These two protein chains interact to form a complex.

Residue-level contacts at the interface:
Residue V511 in protein 1 contacts residue W71 in protein 2 (closest heavy-atom distance 3.7 Å).
Residue T489 in protein 1 is in contact with residue I70 in protein 2 (closest heavy-atom distance 3.6 Å).
Residue K514 in protein 1 contacts residue Y89 in protein 2 (closest heavy-atom distance 3.4 Å).
Residue Y510 in protein 1 is in contact with residue V58 in protein 2 (closest heavy-atom distance 3.4 Å).
Residue Y510 in protein 1 interacts with residue L48 in protein 2 (closest heavy-atom distance 4.0 Å).
Residue P508 in protein 1 interacts with residue N32 in protein 2 (closest heavy-atom distance 3.8 Å).
Residue P174 in protein 1 contacts residue I33 in protein 2 (closest heavy-atom distance 3.6 Å).
Residue E507 in protein 1 interacts with residue R56 in protein 2 (closest heavy-atom distance 4.0 Å).
Residue N512 in protein 1 is in contact with residue G59 in protein 2 (closest heavy-atom distance 4.0 Å).
Residue T490 in protein 1 is in contact with residue T68 in protein 2 (closest heavy-atom distance 3.9 Å).
Residue A175 in protein 1 is in contact with residue I61 in protein 2 (closest heavy-atom distance 3.6 Å).
Residue V511 in protein 1 contacts residue I61 in protein 2 (closest heavy-atom distance 3.7 Å).
Residue N512 in protein 1 contacts residue A38 in protein 2 (closest heavy-atom distance 3.6 Å).
Residue Y179 in protein 1 contacts residue S67 in protein 2 (closest heavy-atom distance 3.4 Å).
Residue Q180 in protein 1 is in contact with residue I61 in protein 2 (closest heavy-atom distance 3.7 Å).
Residue Y510 in protein 1 is in contact with residue R56 in protein 2 (closest heavy-atom distance 3.6 Å).
Residue N512 in protein 1 is in contact with residue I61 in protein 2 (closest heavy-atom distance 4.1 Å).
Residue V511 in protein 1 is in contact with residue P36 in protein 2 (closest heavy-atom distance 3.3 Å).
Residue L492 in protein 1 contacts residue W71 in protein 2 (closest heavy-atom distance 3.7 Å).
Residue L513 in protein 1 contacts residue P36 in protein 2 (closest heavy-atom distance 2.7 Å).
Residue V511 in protein 1 contacts residue G59 in protein 2 (closest heavy-atom distance 3.6 Å).
Residue N512 in protein 1 contacts residue N47 in protein 2 (closest heavy-atom distance 3.2 Å).
Residue L495 in protein 1 is in contact with residue W71 in protein 2 (closest heavy-atom distance 3.6 Å).
Residue Q180 in protein 1 is in contact with residue E64 in protein 2 (closest heavy-atom distance 3.9 Å).
Residue N512 in protein 1 interacts with residue K37 in protein 2 (closest heavy-atom distance 3.9 Å).
Residue Y510 in protein 1 interacts with residue Y89 in protein 2 (closest heavy-atom distance 3.9 Å).
Residue P174 in protein 1 interacts with residue L34 in protein 2 (closest heavy-atom distance 3.8 Å).
Residue T490 in protein 1 is in contact with residue I70 in protein 2 (closest heavy-atom distance 4.0 Å).
Residue Y270 in protein 1 contacts residue S67 in protein 2 (closest heavy-atom distance 3.6 Å).
Residue E266 in protein 1 contacts residue T68 in protein 2 (closest heavy-atom distance 2.9 Å).
Residue A175 in protein 1 contacts residue A35 in protein 2 (closest heavy-atom distance 4.0 Å).
Residue Q180 in protein 1 is in contact with residue N66 in protein 2 (closest heavy-atom distance 2.9 Å).
Residue E507 in protein 1 interacts with residue S51 in protein 2 (closest heavy-atom distance 2.8 Å).
Residue N512 in protein 1 contacts residue P36 in protein 2 (closest heavy-atom distance 3.6 Å).
Residue Q180 in protein 1 interacts with residue S67 in protein 2 (closest heavy-atom distance 3.6 Å).
Residue Y510 in protein 1 interacts with residue I57 in protein 2 (closest heavy-atom distance 2.9 Å).
Residue E266 in protein 1 is in contact with residue S67 in protein 2 (closest heavy-atom distance 3.0 Å).
Residue Y510 in protein 1 is in contact with residue V49 in protein 2 (closest heavy-atom distance 3.7 Å).
Residue Y510 in protein 1 contacts residue P36 in protein 2 (closest heavy-atom distance 3.6 Å).
Residue T509 in protein 1 is in contact with residue I57 in protein 2 (closest heavy-atom distance 3.6 Å).
Residue L513 in protein 1 is in contact with residue A38 in protein 2 (closest heavy-atom distance 3.6 Å).
Residue L495 in protein 1 is in contact with residue I57 in protein 2 (closest heavy-atom distance 3.8 Å).
Residue K514 in protein 1 contacts residue I61 in protein 2 (closest heavy-atom distance 3.4 Å).
Residue T489 in protein 1 interacts with residue P83 in protein 2 (closest heavy-atom distance 4.1 Å).
Residue E507 in protein 1 interacts with residue I52 in protein 2 (closest heavy-atom distance 3.1 Å).
Residue L513 in protein 1 contacts residue A35 in protein 2 (closest heavy-atom distance 3.5 Å).
Residue L495 in protein 1 interacts with residue W73 in protein 2 (closest heavy-atom distance 2.9 Å).
Residue P174 in protein 1 interacts with residue A35 in protein 2 (closest heavy-atom distance 3.6 Å).
Residue N496 in protein 1 contacts residue W73 in protein 2 (closest heavy-atom distance 3.8 Å).
Residue L495 in protein 1 interacts with residue F72 in protein 2 (closest heavy-atom distance 3.9 Å).
Residue T509 in protein 1 is in contact with residue W71 in protein 2 (closest heavy-atom distance 3.0 Å).
Residue F505 in protein 1 contacts residue I57 in protein 2 (closest heavy-atom distance 3.7 Å).
Residue T509 in protein 1 contacts residue R56 in protein 2 (closest heavy-atom distance 3.3 Å).
Residue Y510 in protein 1 is in contact with residue G59 in protein 2 (closest heavy-atom distance 2.7 Å).
Residue P508 in protein 1 is in contact with residue R56 in protein 2 (closest heavy-atom distance 3.5 Å).
Residue K514 in protein 1 is in contact with residue C62 in protein 2 (closest heavy-atom distance 4.0 Å).
Residue N512 in protein 1 is in contact with residue Y89 in protein 2 (closest heavy-atom distance 3.2 Å).
Residue T489 in protein 1 contacts residue W71 in protein 2 (closest heavy-atom distance 2.8 Å).
Residue K514 in protein 1 contacts residue C60 in protein 2 (closest heavy-atom distance 3.7 Å).
Residue T489 in protein 1 contacts residue V69 in protein 2 (closest heavy-atom distance 3.7 Å).

Sequence of protein 1:
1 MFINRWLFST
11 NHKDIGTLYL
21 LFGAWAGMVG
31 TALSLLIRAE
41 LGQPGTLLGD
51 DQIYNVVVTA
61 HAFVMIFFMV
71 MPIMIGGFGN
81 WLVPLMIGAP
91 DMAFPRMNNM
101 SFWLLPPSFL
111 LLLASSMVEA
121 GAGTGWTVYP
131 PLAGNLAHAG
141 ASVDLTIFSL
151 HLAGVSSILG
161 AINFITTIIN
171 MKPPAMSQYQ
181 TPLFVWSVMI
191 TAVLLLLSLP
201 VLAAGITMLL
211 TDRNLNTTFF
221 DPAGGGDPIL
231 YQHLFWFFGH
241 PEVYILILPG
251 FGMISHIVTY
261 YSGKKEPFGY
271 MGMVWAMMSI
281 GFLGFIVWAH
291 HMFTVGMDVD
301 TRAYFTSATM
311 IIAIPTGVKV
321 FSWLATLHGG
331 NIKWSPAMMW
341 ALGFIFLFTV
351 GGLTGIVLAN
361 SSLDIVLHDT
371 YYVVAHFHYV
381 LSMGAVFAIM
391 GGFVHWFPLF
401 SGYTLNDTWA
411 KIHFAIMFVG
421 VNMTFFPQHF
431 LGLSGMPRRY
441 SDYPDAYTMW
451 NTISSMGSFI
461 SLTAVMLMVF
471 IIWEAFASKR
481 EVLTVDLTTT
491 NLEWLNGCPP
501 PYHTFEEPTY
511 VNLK

Sequence of protein 2:
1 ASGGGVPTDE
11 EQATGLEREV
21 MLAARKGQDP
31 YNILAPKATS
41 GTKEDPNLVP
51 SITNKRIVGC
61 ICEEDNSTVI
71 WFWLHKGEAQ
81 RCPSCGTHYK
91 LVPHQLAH